This data describes a binding interaction between two proteins.

Sequence of chain A:
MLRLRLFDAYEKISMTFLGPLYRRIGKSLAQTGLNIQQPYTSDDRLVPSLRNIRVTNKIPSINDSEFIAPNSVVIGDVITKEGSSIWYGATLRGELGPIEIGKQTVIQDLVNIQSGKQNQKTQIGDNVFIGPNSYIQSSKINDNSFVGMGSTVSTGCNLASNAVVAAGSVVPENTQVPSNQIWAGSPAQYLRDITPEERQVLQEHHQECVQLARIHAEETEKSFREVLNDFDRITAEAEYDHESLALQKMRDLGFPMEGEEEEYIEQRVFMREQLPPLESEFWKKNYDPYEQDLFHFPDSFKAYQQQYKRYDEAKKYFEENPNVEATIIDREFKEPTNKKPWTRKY

Residue-level contacts at the interface:
Residue E204 in chain A is in contact with residue H171 in chain B (closest heavy-atom distance 4.5 Å).
Residue N286 in chain A contacts residue L138 in chain B (closest heavy-atom distance 3.6 Å).
Residue E281 in chain A is in contact with residue K193 in chain B (closest heavy-atom distance 4.4 Å).
Residue Q292 in chain A is in contact with residue G152 in chain B (closest heavy-atom distance 3.3 Å).
Residue P289 in chain A is in contact with residue Q188 in chain B (closest heavy-atom distance 4.4 Å).
Residue Y311 in chain A interacts with residue Y131 in chain B (closest heavy-atom distance 3.8 Å).
Residue D293 in chain A contacts residue R143 in chain B (closest heavy-atom distance 4.0 Å).
Residue I215 in chain A contacts residue L158 in chain B (closest heavy-atom distance 3.8 Å).
Residue F297 in chain A contacts residue L151 in chain B (closest heavy-atom distance 4.4 Å).
Residue H296 in chain A contacts residue A121 in chain B (closest heavy-atom distance 4.7 Å).
Residue Q306 in chain A contacts residue K135 in chain B (closest heavy-atom distance 4.0 Å).
Residue F295 in chain A interacts with residue P125 in chain B (closest heavy-atom distance 4.2 Å).
Residue D312 in chain A interacts with residue T130 in chain B (closest heavy-atom distance 4.0 Å).
Residue F295 in chain A interacts with residue H126 in chain B (closest heavy-atom distance 3.9 Å).
Residue H296 in chain A contacts residue N120 in chain B (closest heavy-atom distance 3.7 Å).
Residue P289 in chain A is in contact with residue Y198 in chain B (closest heavy-atom distance 4.1 Å).
Residue N286 in chain A contacts residue Y131 in chain B (closest heavy-atom distance 3.4 Å).
Residue L212 in chain A interacts with residue P159 in chain B (closest heavy-atom distance 4.4 Å).
Residue E218 in chain A is in contact with residue K161 in chain B (closest heavy-atom distance 3.6 Å).
Residue E204 in chain A contacts residue I170 in chain B (closest heavy-atom distance 3.5 Å).
Residue K284 in chain A is in contact with residue Q191 in chain B (closest heavy-atom distance 3.8 Å).
Residue D299 in chain A is in contact with residue R123 in chain B (closest heavy-atom distance 4.6 Å).
Residue D288 in chain A contacts residue K135 in chain B (closest heavy-atom distance 3.1 Å).
Residue Q211 in chain A contacts residue K168 in chain B (closest heavy-atom distance 4.4 Å).
Residue E208 in chain A interacts with residue L158 in chain B (closest heavy-atom distance 3.7 Å).
Residue Y308 in chain A is in contact with residue A132 in chain B (closest heavy-atom distance 3.6 Å).
Residue P289 in chain A contacts residue N200 in chain B (closest heavy-atom distance 4.4 Å).
Residue Y290 in chain A contacts residue E142 in chain B (closest heavy-atom distance 3.8 Å).
Residue Q306 in chain A contacts residue Y131 in chain B (closest heavy-atom distance 4.2 Å).
Residue Y290 in chain A contacts residue R143 in chain B (closest heavy-atom distance 3.2 Å).
Residue Y290 in chain A is in contact with residue H187 in chain B (closest heavy-atom distance 3.5 Å).
Residue Y290 in chain A interacts with residue A184 in chain B (closest heavy-atom distance 4.0 Å).
Residue N286 in chain A interacts with residue K135 in chain B (closest heavy-atom distance 2.6 Å).
Residue I215 in chain A interacts with residue P159 in chain B (closest heavy-atom distance 4.0 Å).
Residue Q292 in chain A is in contact with residue L151 in chain B (closest heavy-atom distance 3.7 Å).
Residue D288 in chain A is in contact with residue Y131 in chain B (closest heavy-atom distance 3.4 Å).
Residue D293 in chain A interacts with residue L139 in chain B (closest heavy-atom distance 4.2 Å).
Residue F295 in chain A is in contact with residue R123 in chain B (closest heavy-atom distance 3.0 Å).
Residue Q292 in chain A interacts with residue H150 in chain B (closest heavy-atom distance 3.7 Å).
Residue Q207 in chain A interacts with residue I170 in chain B (closest heavy-atom distance 4.6 Å).
Residue Y308 in chain A is in contact with residue Y131 in chain B (closest heavy-atom distance 3.4 Å).
Residue Y304 in chain A is in contact with residue N203 in chain B (closest heavy-atom distance 3.2 Å).
Residue K302 in chain A is in contact with residue R123 in chain B (closest heavy-atom distance 3.6 Å).
Residue Y290 in chain A interacts with residue L139 in chain B (closest heavy-atom distance 3.8 Å).
Residue Y308 in chain A interacts with residue K135 in chain B (closest heavy-atom distance 3.6 Å).
Residue D293 in chain A is in contact with residue Q136 in chain B (closest heavy-atom distance 3.2 Å).
Residue E291 in chain A contacts residue L139 in chain B (closest heavy-atom distance 3.5 Å).
Residue D312 in chain A interacts with residue Y131 in chain B (closest heavy-atom distance 3.4 Å).
Residue H296 in chain A is in contact with residue L151 in chain B (closest heavy-atom distance 4.7 Å).
Residue E208 in chain A interacts with residue I170 in chain B (closest heavy-atom distance 4.7 Å).
Residue Q211 in chain A contacts residue L158 in chain B (closest heavy-atom distance 3.4 Å).
Residue H296 in chain A is in contact with residue R123 in chain B (closest heavy-atom distance 3.3 Å).
Residue H296 in chain A is in contact with residue D118 in chain B (closest heavy-atom distance 4.6 Å).
Residue Y290 in chain A contacts residue H182 in chain B (closest heavy-atom distance 3.8 Å).
Residue F295 in chain A is in contact with residue Q124 in chain B (closest heavy-atom distance 3.8 Å).
Residue F295 in chain A interacts with residue Q136 in chain B (closest heavy-atom distance 3.5 Å).
Residue Q211 in chain A is in contact with residue I170 in chain B (closest heavy-atom distance 4.5 Å).
Residue F297 in chain A contacts residue R123 in chain B (closest heavy-atom distance 3.5 Å).
Residue H296 in chain A contacts residue H150 in chain B (closest heavy-atom distance 4.0 Å).
Residue L212 in chain A is in contact with residue L158 in chain B (closest heavy-atom distance 3.8 Å).

Sequence of chain B:
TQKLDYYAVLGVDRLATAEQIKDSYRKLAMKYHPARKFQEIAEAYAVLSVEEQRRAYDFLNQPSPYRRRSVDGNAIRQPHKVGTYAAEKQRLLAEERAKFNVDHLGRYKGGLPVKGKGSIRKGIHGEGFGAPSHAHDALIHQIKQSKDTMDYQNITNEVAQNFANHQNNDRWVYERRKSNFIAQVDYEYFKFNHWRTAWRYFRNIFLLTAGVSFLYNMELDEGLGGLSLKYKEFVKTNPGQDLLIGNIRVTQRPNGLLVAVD